Sequence of chain A:
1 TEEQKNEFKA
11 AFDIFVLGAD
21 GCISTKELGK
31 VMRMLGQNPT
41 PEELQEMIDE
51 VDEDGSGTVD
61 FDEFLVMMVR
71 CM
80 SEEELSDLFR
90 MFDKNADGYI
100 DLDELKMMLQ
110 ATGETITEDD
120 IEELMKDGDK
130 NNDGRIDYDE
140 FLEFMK

Contacts between the two chains:
Residue Y98 in chain A is in contact with residue N68 in chain B (closest heavy-atom distance 4.9 Å).
Residue A95 in chain A is in contact with residue V65 in chain B (closest heavy-atom distance 3.5 Å).
Residue G97 in chain A contacts residue N68 in chain B (closest heavy-atom distance 4.3 Å).
Residue A95 in chain A contacts residue N68 in chain B (closest heavy-atom distance 3.4 Å).
Residue Y137 in chain A contacts residue R69 in chain B (closest heavy-atom distance 3.6 Å).
Residue D96 in chain A interacts with residue N68 in chain B (closest heavy-atom distance 3.4 Å).
Residue D92 in chain A contacts residue V65 in chain B (closest heavy-atom distance 4.9 Å).
Residue D96 in chain A interacts with residue R69 in chain B (closest heavy-atom distance 4.9 Å).
Residue A95 in chain A is in contact with residue N64 in chain B (closest heavy-atom distance 4.6 Å).
Residue S85 in chain A is in contact with residue R69 in chain B (closest heavy-atom distance 3.9 Å).
Residue R89 in chain A contacts residue Y61 in chain B (closest heavy-atom distance 4.7 Å).
Residue Y98 in chain A contacts residue N71 in chain B (closest heavy-atom distance 4.5 Å).
Residue A95 in chain A contacts residue Y61 in chain B (closest heavy-atom distance 3.1 Å).
Residue G97 in chain A contacts residue R69 in chain B (closest heavy-atom distance 4.2 Å).
Residue D92 in chain A interacts with residue Y61 in chain B (closest heavy-atom distance 4.5 Å).

Sequence of chain B:
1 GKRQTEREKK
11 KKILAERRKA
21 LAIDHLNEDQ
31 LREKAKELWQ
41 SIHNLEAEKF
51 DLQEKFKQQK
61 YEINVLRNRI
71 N

These two protein chains interact to form a complex.